These two protein chains interact to form a complex.

Contacts between the two chains:
Residue R91 in protein 1 is in contact with residue D174 in protein 2 (closest heavy-atom distance 3.0 Å).
Residue D108 in protein 1 is in contact with residue L47 in protein 2 (closest heavy-atom distance 3.9 Å).
Residue R48 in protein 1 contacts residue R169 in protein 2 (closest heavy-atom distance 3.6 Å).
Residue R150 in protein 1 is in contact with residue T43 in protein 2 (closest heavy-atom distance 3.8 Å).
Residue S175 in protein 1 contacts residue R35 in protein 2 (closest heavy-atom distance 2.7 Å).
Residue V95 in protein 1 is in contact with residue V171 in protein 2 (closest heavy-atom distance 3.5 Å).
Residue V95 in protein 1 is in contact with residue I170 in protein 2 (closest heavy-atom distance 4.1 Å).
Residue Y141 in protein 1 interacts with residue S39 in protein 2 (closest heavy-atom distance 4.0 Å).
Residue T135 in protein 1 interacts with residue K210 in protein 2 (closest heavy-atom distance 3.4 Å).
Residue V95 in protein 1 contacts residue D168 in protein 2 (closest heavy-atom distance 3.4 Å).
Residue R85 in protein 1 contacts residue K210 in protein 2 (closest heavy-atom distance 3.9 Å).
Residue D108 in protein 1 is in contact with residue R209 in protein 2 (closest heavy-atom distance 3.1 Å).
Residue L109 in protein 1 is in contact with residue M41 in protein 2 (closest heavy-atom distance 3.5 Å).
Residue M88 in protein 1 interacts with residue W143 in protein 2 (closest heavy-atom distance 3.8 Å).
Residue N137 in protein 1 contacts residue R209 in protein 2 (closest heavy-atom distance 3.5 Å).
Residue R85 in protein 1 contacts residue M206 in protein 2 (closest heavy-atom distance 3.2 Å).
Residue R110 in protein 1 contacts residue P42 in protein 2 (closest heavy-atom distance 3.2 Å).
Residue E106 in protein 1 is in contact with residue S49 in protein 2 (closest heavy-atom distance 3.4 Å).
Residue N111 in protein 1 interacts with residue F45 in protein 2 (closest heavy-atom distance 2.8 Å).
Residue R110 in protein 1 contacts residue R209 in protein 2 (closest heavy-atom distance 3.0 Å).
Residue D142 in protein 1 contacts residue S39 in protein 2 (closest heavy-atom distance 2.3 Å).
Residue V95 in protein 1 interacts with residue P172 in protein 2 (closest heavy-atom distance 3.3 Å).
Residue R110 in protein 1 contacts residue T43 in protein 2 (closest heavy-atom distance 3.3 Å).
Residue E87 in protein 1 interacts with residue K197 in protein 2 (closest heavy-atom distance 3.0 Å).
Residue W305 in protein 1 is in contact with residue W207 in protein 2 (closest heavy-atom distance 3.5 Å).
Residue L112 in protein 1 interacts with residue T43 in protein 2 (closest heavy-atom distance 3.9 Å).
Residue E178 in protein 1 contacts residue R35 in protein 2 (closest heavy-atom distance 2.5 Å).
Residue Y141 in protein 1 contacts residue S38 in protein 2 (closest heavy-atom distance 3.3 Å).
Residue F138 in protein 1 interacts with residue R209 in protein 2 (closest heavy-atom distance 3.8 Å).
Residue R110 in protein 1 is in contact with residue F45 in protein 2 (closest heavy-atom distance 2.9 Å).
Residue R110 in protein 1 contacts residue D44 in protein 2 (closest heavy-atom distance 3.4 Å).
Residue R91 in protein 1 is in contact with residue R142 in protein 2 (closest heavy-atom distance 2.6 Å).
Residue V95 in protein 1 contacts residue R169 in protein 2 (closest heavy-atom distance 3.2 Å).
Residue R150 in protein 1 contacts residue P42 in protein 2 (closest heavy-atom distance 3.9 Å).
Residue R110 in protein 1 interacts with residue M41 in protein 2 (closest heavy-atom distance 3.4 Å).
Residue N137 in protein 1 contacts residue K210 in protein 2 (closest heavy-atom distance 3.9 Å).
Residue N137 in protein 1 is in contact with residue Y208 in protein 2 (closest heavy-atom distance 3.0 Å).
Residue N139 in protein 1 contacts residue V36 in protein 2 (closest heavy-atom distance 4.1 Å).
Residue R91 in protein 1 contacts residue P172 in protein 2 (closest heavy-atom distance 3.4 Å).
Residue Y141 in protein 1 is in contact with residue S37 in protein 2 (closest heavy-atom distance 3.4 Å).
Residue E106 in protein 1 is in contact with residue L47 in protein 2 (closest heavy-atom distance 3.6 Å).
Residue E146 in protein 1 contacts residue M41 in protein 2 (closest heavy-atom distance 4.1 Å).
Residue S114 in protein 1 is in contact with residue L47 in protein 2 (closest heavy-atom distance 3.5 Å).
Residue F138 in protein 1 is in contact with residue K210 in protein 2 (closest heavy-atom distance 3.5 Å).
Residue D142 in protein 1 is in contact with residue S38 in protein 2 (closest heavy-atom distance 4.2 Å).
Residue E178 in protein 1 is in contact with residue V36 in protein 2 (closest heavy-atom distance 3.7 Å).
Residue E86 in protein 1 interacts with residue M206 in protein 2 (closest heavy-atom distance 4.2 Å).
Residue K136 in protein 1 contacts residue W207 in protein 2 (closest heavy-atom distance 3.3 Å).
Residue E106 in protein 1 contacts residue P48 in protein 2 (closest heavy-atom distance 3.9 Å).
Residue H181 in protein 1 interacts with residue R35 in protein 2 (closest heavy-atom distance 3.9 Å).
Residue Y141 in protein 1 contacts residue V36 in protein 2 (closest heavy-atom distance 4.0 Å).
Residue S177 in protein 1 interacts with residue R35 in protein 2 (closest heavy-atom distance 3.7 Å).
Residue P176 in protein 1 is in contact with residue R35 in protein 2 (closest heavy-atom distance 3.1 Å).
Residue R91 in protein 1 contacts residue E140 in protein 2 (closest heavy-atom distance 3.3 Å).
Residue R91 in protein 1 interacts with residue W143 in protein 2 (closest heavy-atom distance 3.3 Å).
Residue D142 in protein 1 contacts residue M41 in protein 2 (closest heavy-atom distance 3.9 Å).
Residue R150 in protein 1 contacts residue M41 in protein 2 (closest heavy-atom distance 3.1 Å).
Residue E86 in protein 1 is in contact with residue K210 in protein 2 (closest heavy-atom distance 3.5 Å).
Residue F138 in protein 1 interacts with residue M41 in protein 2 (closest heavy-atom distance 3.5 Å).
Residue M107 in protein 1 interacts with residue L47 in protein 2 (closest heavy-atom distance 3.9 Å).

Sequence of protein 1:
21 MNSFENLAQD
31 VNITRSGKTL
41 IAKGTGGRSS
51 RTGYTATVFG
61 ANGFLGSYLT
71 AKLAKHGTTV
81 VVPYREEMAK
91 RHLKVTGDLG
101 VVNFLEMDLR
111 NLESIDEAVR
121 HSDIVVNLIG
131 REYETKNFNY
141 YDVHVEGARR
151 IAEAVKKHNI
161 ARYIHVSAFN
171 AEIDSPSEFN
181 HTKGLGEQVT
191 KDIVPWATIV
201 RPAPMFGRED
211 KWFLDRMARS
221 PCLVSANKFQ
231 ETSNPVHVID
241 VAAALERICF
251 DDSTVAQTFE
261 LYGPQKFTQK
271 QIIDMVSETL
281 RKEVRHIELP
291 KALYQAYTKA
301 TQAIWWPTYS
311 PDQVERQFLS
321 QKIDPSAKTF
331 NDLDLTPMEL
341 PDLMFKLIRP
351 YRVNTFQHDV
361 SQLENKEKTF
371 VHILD

Sequence of protein 2:
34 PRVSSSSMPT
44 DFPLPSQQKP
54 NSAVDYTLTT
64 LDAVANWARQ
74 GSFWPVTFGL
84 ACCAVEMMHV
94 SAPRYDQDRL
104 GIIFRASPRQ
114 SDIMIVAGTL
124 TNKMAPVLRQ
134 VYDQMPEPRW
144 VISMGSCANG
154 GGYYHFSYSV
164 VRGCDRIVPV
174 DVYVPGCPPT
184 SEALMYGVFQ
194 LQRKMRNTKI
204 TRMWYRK